Contacts between the two chains:
Residue K182 in protein 1 is in contact with residue N21 in protein 2 (closest heavy-atom distance 3.8 Å).
Residue M338 in protein 1 is in contact with residue F35 in protein 2 (closest heavy-atom distance 3.5 Å).
Residue F185 in protein 1 is in contact with residue N25 in protein 2 (closest heavy-atom distance 3.2 Å).
Residue W147 in protein 1 interacts with residue S28 in protein 2 (closest heavy-atom distance 3.4 Å).
Residue S267 in protein 1 interacts with residue K26 in protein 2 (closest heavy-atom distance 3.3 Å).
Residue K315 in protein 1 interacts with residue E34 in protein 2 (closest heavy-atom distance 2.7 Å).
Residue L370 in protein 1 is in contact with residue F38 in protein 2 (closest heavy-atom distance 3.6 Å).
Residue S304 in protein 1 contacts residue K27 in protein 2 (closest heavy-atom distance 3.7 Å).
Residue K340 in protein 1 is in contact with residue F38 in protein 2 (closest heavy-atom distance 3.8 Å).
Residue R55 in protein 1 contacts residue N21 in protein 2 (closest heavy-atom distance 3.6 Å).
Residue Q312 in protein 1 is in contact with residue E30 in protein 2 (closest heavy-atom distance 3.2 Å).
Residue K305 in protein 1 contacts residue E23 in protein 2 (closest heavy-atom distance 3.1 Å).
Residue R271 in protein 1 contacts residue E30 in protein 2 (closest heavy-atom distance 3.1 Å).
Residue K350 in protein 1 contacts residue V67 in protein 2 (closest heavy-atom distance 3.3 Å).
Residue Q311 in protein 1 is in contact with residue E34 in protein 2 (closest heavy-atom distance 4.1 Å).
Residue Y186 in protein 1 is in contact with residue N21 in protein 2 (closest heavy-atom distance 4.0 Å).
Residue G308 in protein 1 is in contact with residue K27 in protein 2 (closest heavy-atom distance 3.5 Å).
Residue Q311 in protein 1 contacts residue F35 in protein 2 (closest heavy-atom distance 3.7 Å).
Residue L330 in protein 1 interacts with residue D66 in protein 2 (closest heavy-atom distance 3.7 Å).
Residue K340 in protein 1 interacts with residue F35 in protein 2 (closest heavy-atom distance 3.6 Å).
Residue K305 in protein 1 contacts residue K20 in protein 2 (closest heavy-atom distance 3.8 Å).
Residue S267 in protein 1 interacts with residue E22 in protein 2 (closest heavy-atom distance 3.5 Å).
Residue S306 in protein 1 is in contact with residue E23 in protein 2 (closest heavy-atom distance 2.7 Å).
Residue Y186 in protein 1 interacts with residue N25 in protein 2 (closest heavy-atom distance 3.7 Å).
Residue K58 in protein 1 is in contact with residue I24 in protein 2 (closest heavy-atom distance 3.6 Å).
Residue P301 in protein 1 interacts with residue K26 in protein 2 (closest heavy-atom distance 3.9 Å).
Residue R55 in protein 1 contacts residue T17 in protein 2 (closest heavy-atom distance 3.9 Å).
Residue F309 in protein 1 is in contact with residue E30 in protein 2 (closest heavy-atom distance 4.0 Å).
Residue D59 in protein 1 contacts residue T17 in protein 2 (closest heavy-atom distance 3.5 Å).
Residue R55 in protein 1 is in contact with residue K18 in protein 2 (closest heavy-atom distance 3.5 Å).
Residue S267 in protein 1 interacts with residue E23 in protein 2 (closest heavy-atom distance 3.6 Å).
Residue R239 in protein 1 contacts residue L29 in protein 2 (closest heavy-atom distance 2.9 Å).
Residue K305 in protein 1 is in contact with residue I24 in protein 2 (closest heavy-atom distance 4.1 Å).
Residue R55 in protein 1 is in contact with residue E22 in protein 2 (closest heavy-atom distance 2.8 Å).
Residue Y52 in protein 1 interacts with residue K18 in protein 2 (closest heavy-atom distance 4.0 Å).
Residue P344 in protein 1 is in contact with residue F38 in protein 2 (closest heavy-atom distance 4.0 Å).
Residue F185 in protein 1 is in contact with residue L29 in protein 2 (closest heavy-atom distance 4.1 Å).
Residue S341 in protein 1 is in contact with residue F35 in protein 2 (closest heavy-atom distance 4.0 Å).
Residue S56 in protein 1 is in contact with residue T17 in protein 2 (closest heavy-atom distance 3.8 Å).
Residue K373 in protein 1 contacts residue D41 in protein 2 (closest heavy-atom distance 3.6 Å).
Residue K353 in protein 1 contacts residue V67 in protein 2 (closest heavy-atom distance 4.1 Å).
Residue Y346 in protein 1 contacts residue D66 in protein 2 (closest heavy-atom distance 2.8 Å).
Residue K305 in protein 1 contacts residue K27 in protein 2 (closest heavy-atom distance 3.5 Å).
Residue K58 in protein 1 is in contact with residue N21 in protein 2 (closest heavy-atom distance 3.3 Å).
Residue Y346 in protein 1 is in contact with residue V67 in protein 2 (closest heavy-atom distance 3.6 Å).
Residue S306 in protein 1 contacts residue K26 in protein 2 (closest heavy-atom distance 3.4 Å).
Residue L189 in protein 1 contacts residue S28 in protein 2 (closest heavy-atom distance 3.8 Å).
Residue N303 in protein 1 is in contact with residue E23 in protein 2 (closest heavy-atom distance 3.1 Å).
Residue Q312 in protein 1 interacts with residue E34 in protein 2 (closest heavy-atom distance 3.3 Å).
Residue S341 in protein 1 interacts with residue F38 in protein 2 (closest heavy-atom distance 3.5 Å).
Residue P301 in protein 1 contacts residue K19 in protein 2 (closest heavy-atom distance 3.7 Å).
Residue D59 in protein 1 is in contact with residue K20 in protein 2 (closest heavy-atom distance 3.3 Å).
Residue S265 in protein 1 contacts residue E22 in protein 2 (closest heavy-atom distance 3.3 Å).
Residue N337 in protein 1 is in contact with residue F35 in protein 2 (closest heavy-atom distance 3.3 Å).
Residue L330 in protein 1 contacts residue V67 in protein 2 (closest heavy-atom distance 3.5 Å).
Residue D59 in protein 1 is in contact with residue N21 in protein 2 (closest heavy-atom distance 3.7 Å).
Residue G308 in protein 1 contacts residue E30 in protein 2 (closest heavy-atom distance 3.7 Å).
Residue K353 in protein 1 interacts with residue E68 in protein 2 (closest heavy-atom distance 3.7 Å).
Residue Q311 in protein 1 is in contact with residue D33 in protein 2 (closest heavy-atom distance 3.7 Å).
Residue R271 in protein 1 interacts with residue K26 in protein 2 (closest heavy-atom distance 3.1 Å).

Sequence of protein 2:
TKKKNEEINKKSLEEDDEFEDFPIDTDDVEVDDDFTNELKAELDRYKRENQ

These two protein chains interact to form a complex.

Sequence of protein 1:
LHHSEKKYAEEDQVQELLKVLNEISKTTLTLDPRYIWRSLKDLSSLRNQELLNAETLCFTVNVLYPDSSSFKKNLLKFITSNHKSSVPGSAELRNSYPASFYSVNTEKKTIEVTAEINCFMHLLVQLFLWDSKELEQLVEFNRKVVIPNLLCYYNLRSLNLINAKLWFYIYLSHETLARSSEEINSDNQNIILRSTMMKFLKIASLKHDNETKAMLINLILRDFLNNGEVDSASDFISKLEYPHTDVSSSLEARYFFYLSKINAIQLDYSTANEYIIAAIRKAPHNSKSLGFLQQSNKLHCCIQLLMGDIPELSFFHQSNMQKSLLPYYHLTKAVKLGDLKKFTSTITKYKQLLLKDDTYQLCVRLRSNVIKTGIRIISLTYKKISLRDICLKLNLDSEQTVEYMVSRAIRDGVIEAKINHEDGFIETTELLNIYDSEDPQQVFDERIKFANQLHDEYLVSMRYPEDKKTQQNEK